Sequence of the second protein:
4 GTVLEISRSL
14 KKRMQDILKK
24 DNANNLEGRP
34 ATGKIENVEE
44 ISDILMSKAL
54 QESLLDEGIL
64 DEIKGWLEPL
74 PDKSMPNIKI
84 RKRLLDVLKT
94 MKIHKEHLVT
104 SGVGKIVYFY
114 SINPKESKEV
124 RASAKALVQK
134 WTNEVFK

Sequence of the first protein:
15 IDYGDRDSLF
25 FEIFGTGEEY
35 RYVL

This data describes a binding interaction between two proteins.

Interface contacts:
Residue M78 in the second protein is in contact with residue V37 in the first protein (closest heavy-atom distance 4.3 Å).
Residue P72 in the second protein interacts with residue Y36 in the first protein (closest heavy-atom distance 3.5 Å).
Residue I109 in the second protein is in contact with residue Y34 in the first protein (closest heavy-atom distance 3.5 Å).
Residue K67 in the second protein is in contact with residue Y34 in the first protein (closest heavy-atom distance 3.4 Å).
Residue F112 in the second protein contacts residue Y34 in the first protein (closest heavy-atom distance 3.7 Å).
Residue K108 in the second protein is in contact with residue G29 in the first protein (closest heavy-atom distance 3.7 Å).
Residue N116 in the second protein interacts with residue L38 in the first protein (closest heavy-atom distance 3.5 Å).
Residue F139 in the second protein interacts with residue I15 in the first protein (closest heavy-atom distance 4.5 Å).
Residue I115 in the second protein is in contact with residue G31 in the first protein (closest heavy-atom distance 4.5 Å).
Residue P72 in the second protein is in contact with residue V37 in the first protein (closest heavy-atom distance 3.5 Å).
Residue K98 in the second protein interacts with residue I27 in the first protein (closest heavy-atom distance 4.8 Å).
Residue F139 in the second protein is in contact with residue Y17 in the first protein (closest heavy-atom distance 4.1 Å).
Residue T135 in the second protein contacts residue F28 in the first protein (closest heavy-atom distance 3.6 Å).
Residue K76 in the second protein contacts residue Y36 in the first protein (closest heavy-atom distance 4.0 Å).
Residue G107 in the second protein is in contact with residue F28 in the first protein (closest heavy-atom distance 3.6 Å).
Residue V138 in the second protein interacts with residue F24 in the first protein (closest heavy-atom distance 3.9 Å).
Residue F112 in the second protein contacts residue L38 in the first protein (closest heavy-atom distance 4.2 Å).
Residue V138 in the second protein is in contact with residue I27 in the first protein (closest heavy-atom distance 3.8 Å).
Residue K108 in the second protein is in contact with residue F25 in the first protein (closest heavy-atom distance 4.4 Å).
Residue F112 in the second protein is in contact with residue R35 in the first protein (closest heavy-atom distance 4.7 Å).
Residue F139 in the second protein contacts residue R20 in the first protein (closest heavy-atom distance 3.8 Å).
Residue V102 in the second protein interacts with residue E26 in the first protein (closest heavy-atom distance 3.8 Å).
Residue Y111 in the second protein contacts residue F28 in the first protein (closest heavy-atom distance 4.2 Å).
Residue G107 in the second protein interacts with residue I27 in the first protein (closest heavy-atom distance 3.8 Å).
Residue E137 in the second protein interacts with residue L23 in the first protein (closest heavy-atom distance 4.2 Å).
Residue L101 in the second protein is in contact with residue I27 in the first protein (closest heavy-atom distance 3.9 Å).
Residue K108 in the second protein interacts with residue Y34 in the first protein (closest heavy-atom distance 3.6 Å).
Residue V131 in the second protein interacts with residue F28 in the first protein (closest heavy-atom distance 3.8 Å).
Residue V102 in the second protein interacts with residue I27 in the first protein (closest heavy-atom distance 3.9 Å).
Residue K76 in the second protein is in contact with residue V37 in the first protein (closest heavy-atom distance 3.8 Å).
Residue F112 in the second protein contacts residue V37 in the first protein (closest heavy-atom distance 4.0 Å).
Residue E71 in the second protein is in contact with residue Y34 in the first protein (closest heavy-atom distance 2.5 Å).
Residue Y111 in the second protein interacts with residue G31 in the first protein (closest heavy-atom distance 3.8 Å).
Residue K108 in the second protein interacts with residue F28 in the first protein (closest heavy-atom distance 3.4 Å).
Residue V138 in the second protein is in contact with residue L23 in the first protein (closest heavy-atom distance 3.8 Å).
Residue K98 in the second protein is in contact with residue L23 in the first protein (closest heavy-atom distance 3.8 Å).
Residue K108 in the second protein interacts with residue I27 in the first protein (closest heavy-atom distance 3.6 Å).
Residue P72 in the second protein interacts with residue Y34 in the first protein (closest heavy-atom distance 3.7 Å).
Residue V102 in the second protein interacts with residue L23 in the first protein (closest heavy-atom distance 4.2 Å).
Residue K118 in the second protein is in contact with residue L38 in the first protein (closest heavy-atom distance 4.6 Å).
Residue V138 in the second protein is in contact with residue R20 in the first protein (closest heavy-atom distance 3.2 Å).
Residue W134 in the second protein contacts residue F28 in the first protein (closest heavy-atom distance 4.0 Å).
Residue K108 in the second protein interacts with residue E33 in the first protein (closest heavy-atom distance 4.0 Å).
Residue K108 in the second protein contacts residue E26 in the first protein (closest heavy-atom distance 3.9 Å).
Residue G105 in the second protein is in contact with residue I27 in the first protein (closest heavy-atom distance 4.7 Å).
Residue P117 in the second protein interacts with residue L38 in the first protein (closest heavy-atom distance 3.6 Å).
Residue T135 in the second protein interacts with residue F24 in the first protein (closest heavy-atom distance 3.6 Å).